Sequence of chain A:
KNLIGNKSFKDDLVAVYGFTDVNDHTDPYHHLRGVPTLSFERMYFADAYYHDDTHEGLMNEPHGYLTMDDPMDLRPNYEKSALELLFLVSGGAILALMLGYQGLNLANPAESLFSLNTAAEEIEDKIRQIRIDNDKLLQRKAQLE

Interface contacts:
Residue I76 in chain B contacts residue Y162 in chain A (closest heavy-atom distance 3.6 Å).
Residue S480 in chain B interacts with residue T128 in chain A (closest heavy-atom distance 3.6 Å).
Residue Y485 in chain B interacts with residue F148 in chain A (closest heavy-atom distance 3.3 Å).
Residue I503 in chain B interacts with residue N169 in chain A (closest heavy-atom distance 3.8 Å).
Residue F64 in chain B contacts residue L147 in chain A (closest heavy-atom distance 3.7 Å).
Residue L54 in chain B contacts residue Y139 in chain A (closest heavy-atom distance 3.3 Å).
Residue F492 in chain B interacts with residue I155 in chain A (closest heavy-atom distance 4.0 Å).
Residue F481 in chain B is in contact with residue K141 in chain A (closest heavy-atom distance 3.5 Å).
Residue M477 in chain B contacts residue M129 in chain A (closest heavy-atom distance 3.7 Å).
Residue N402 in chain B contacts residue L127 in chain A (closest heavy-atom distance 4.0 Å).
Residue I503 in chain B interacts with residue A168 in chain A (closest heavy-atom distance 3.2 Å).
Residue F65 in chain B interacts with residue L147 in chain A (closest heavy-atom distance 4.3 Å).
Residue M477 in chain B is in contact with residue Y126 in chain A (closest heavy-atom distance 4.4 Å).
Residue L488 in chain B contacts residue F148 in chain A (closest heavy-atom distance 4.0 Å).
Residue Y79 in chain B is in contact with residue N166 in chain A (closest heavy-atom distance 3.7 Å).
Residue L61 in chain B interacts with residue L146 in chain A (closest heavy-atom distance 4.3 Å).
Residue S480 in chain B contacts residue D130 in chain A (closest heavy-atom distance 4.0 Å).
Residue I76 in chain B contacts residue L167 in chain A (closest heavy-atom distance 4.5 Å).
Residue S501 in chain B is in contact with residue L167 in chain A (closest heavy-atom distance 4.2 Å).
Residue F481 in chain B is in contact with residue T128 in chain A (closest heavy-atom distance 3.2 Å).
Residue F500 in chain B contacts residue Q163 in chain A (closest heavy-atom distance 4.0 Å).
Residue W72 in chain B contacts residue L158 in chain A (closest heavy-atom distance 3.0 Å).
Residue S501 in chain B contacts residue Q163 in chain A (closest heavy-atom distance 3.9 Å).
Residue I68 in chain B interacts with residue A154 in chain A (closest heavy-atom distance 4.1 Å).
Residue Y489 in chain B is in contact with residue F148 in chain A (closest heavy-atom distance 3.4 Å).
Residue W72 in chain B contacts residue M159 in chain A (closest heavy-atom distance 4.0 Å).
Residue L135 in chain B is in contact with residue L144 in chain A (closest heavy-atom distance 4.2 Å).
Residue K482 in chain B contacts residue E140 in chain A (closest heavy-atom distance 3.1 Å).
Residue Y79 in chain B interacts with residue A168 in chain A (closest heavy-atom distance 2.7 Å).
Residue Y489 in chain B is in contact with residue S151 in chain A (closest heavy-atom distance 3.0 Å).
Residue F481 in chain B interacts with residue D130 in chain A (closest heavy-atom distance 3.1 Å).
Residue Y485 in chain B is in contact with residue L144 in chain A (closest heavy-atom distance 3.6 Å).
Residue L479 in chain B contacts residue M129 in chain A (closest heavy-atom distance 3.2 Å).
Residue F131 in chain B contacts residue A143 in chain A (closest heavy-atom distance 4.3 Å).
Residue W72 in chain B interacts with residue Y162 in chain A (closest heavy-atom distance 4.4 Å).
Residue F131 in chain B interacts with residue L144 in chain A (closest heavy-atom distance 4.1 Å).
Residue L61 in chain B is in contact with residue A143 in chain A (closest heavy-atom distance 3.9 Å).
Residue F481 in chain B interacts with residue L144 in chain A (closest heavy-atom distance 4.5 Å).
Residue N50 in chain B is in contact with residue Y139 in chain A (closest heavy-atom distance 4.5 Å).
Residue Y485 in chain B interacts with residue K141 in chain A (closest heavy-atom distance 3.4 Å).
Residue W72 in chain B interacts with residue L167 in chain A (closest heavy-atom distance 3.8 Å).
Residue L61 in chain B interacts with residue L147 in chain A (closest heavy-atom distance 4.0 Å).
Residue R384 in chain B contacts residue M129 in chain A (closest heavy-atom distance 3.4 Å).
Residue F131 in chain B interacts with residue L147 in chain A (closest heavy-atom distance 4.2 Å).
Residue F65 in chain B contacts residue V150 in chain A (closest heavy-atom distance 3.5 Å).
Residue I503 in chain B is in contact with residue L167 in chain A (closest heavy-atom distance 4.1 Å).
Residue L479 in chain B interacts with residue T128 in chain A (closest heavy-atom distance 3.6 Å).
Residue I69 in chain B interacts with residue L158 in chain A (closest heavy-atom distance 4.4 Å).
Residue I486 in chain B contacts residue L144 in chain A (closest heavy-atom distance 4.0 Å).
Residue Y499 in chain B contacts residue Q163 in chain A (closest heavy-atom distance 3.4 Å).
Residue D478 in chain B interacts with residue M129 in chain A (closest heavy-atom distance 3.3 Å).
Residue Y79 in chain B contacts residue L167 in chain A (closest heavy-atom distance 3.5 Å).
Residue I503 in chain B is in contact with residue P170 in chain A (closest heavy-atom distance 4.2 Å).
Residue K53 in chain B contacts residue Y139 in chain A (closest heavy-atom distance 3.8 Å).
Residue F65 in chain B contacts residue L146 in chain A (closest heavy-atom distance 3.8 Å).
Residue Y485 in chain B contacts residue E145 in chain A (closest heavy-atom distance 3.8 Å).
Residue S480 in chain B interacts with residue M129 in chain A (closest heavy-atom distance 4.2 Å).
Residue Y489 in chain B interacts with residue L147 in chain A (closest heavy-atom distance 3.8 Å).
Residue K482 in chain B interacts with residue L144 in chain A (closest heavy-atom distance 3.3 Å).
Residue I496 in chain B is in contact with residue I155 in chain A (closest heavy-atom distance 4.1 Å).

These two protein chains interact to form a complex.

Sequence of chain B:
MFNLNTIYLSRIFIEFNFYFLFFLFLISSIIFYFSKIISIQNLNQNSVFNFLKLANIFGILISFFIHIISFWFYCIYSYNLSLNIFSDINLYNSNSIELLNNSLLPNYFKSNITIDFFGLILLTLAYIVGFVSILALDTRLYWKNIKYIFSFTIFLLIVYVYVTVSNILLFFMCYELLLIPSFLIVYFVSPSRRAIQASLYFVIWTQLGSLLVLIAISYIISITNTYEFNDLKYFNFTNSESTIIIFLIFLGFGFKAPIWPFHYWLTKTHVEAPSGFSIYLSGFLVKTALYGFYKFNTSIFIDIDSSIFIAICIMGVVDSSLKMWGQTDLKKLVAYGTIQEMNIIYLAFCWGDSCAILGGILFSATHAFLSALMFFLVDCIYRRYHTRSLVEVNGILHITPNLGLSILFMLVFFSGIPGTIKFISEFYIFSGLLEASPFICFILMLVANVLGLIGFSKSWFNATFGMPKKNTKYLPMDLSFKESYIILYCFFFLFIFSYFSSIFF